Sequence of protein 2:
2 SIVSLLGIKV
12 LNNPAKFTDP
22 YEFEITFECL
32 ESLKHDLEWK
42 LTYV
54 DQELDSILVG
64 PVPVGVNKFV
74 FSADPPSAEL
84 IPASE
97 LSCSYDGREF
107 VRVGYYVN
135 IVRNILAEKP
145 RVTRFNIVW

Sequence of protein 1:
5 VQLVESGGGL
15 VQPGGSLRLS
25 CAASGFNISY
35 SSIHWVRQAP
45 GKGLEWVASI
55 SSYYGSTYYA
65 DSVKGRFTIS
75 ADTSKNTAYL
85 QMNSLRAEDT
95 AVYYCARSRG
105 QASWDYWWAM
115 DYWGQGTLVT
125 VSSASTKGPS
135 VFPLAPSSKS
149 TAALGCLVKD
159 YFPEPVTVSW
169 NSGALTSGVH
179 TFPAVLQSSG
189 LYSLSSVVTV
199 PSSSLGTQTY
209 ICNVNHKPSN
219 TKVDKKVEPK

Interface contacts:
Residue Y110 in protein 1 is in contact with residue P64 in protein 2 (closest heavy-atom distance 4.5 Å).
Residue A106 in protein 1 interacts with residue F72 in protein 2 (closest heavy-atom distance 4.0 Å).
Residue Y57 in protein 1 interacts with residue E25 in protein 2 (closest heavy-atom distance 3.2 Å).
Residue Y58 in protein 1 is in contact with residue F72 in protein 2 (closest heavy-atom distance 3.3 Å).
Residue A106 in protein 1 is in contact with residue K71 in protein 2 (closest heavy-atom distance 3.7 Å).
Residue R103 in protein 1 interacts with residue S75 in protein 2 (closest heavy-atom distance 3.1 Å).
Residue W108 in protein 1 is in contact with residue N70 in protein 2 (closest heavy-atom distance 3.7 Å).
Residue W112 in protein 1 is in contact with residue I60 in protein 2 (closest heavy-atom distance 3.4 Å).
Residue Y57 in protein 1 is in contact with residue K10 in protein 2 (closest heavy-atom distance 4.5 Å).
Residue Y34 in protein 1 contacts residue F74 in protein 2 (closest heavy-atom distance 4.4 Å).
Residue Y57 in protein 1 contacts residue V73 in protein 2 (closest heavy-atom distance 3.9 Å).
Residue S33 in protein 1 is in contact with residue V73 in protein 2 (closest heavy-atom distance 4.1 Å).
Residue Y34 in protein 1 interacts with residue L12 in protein 2 (closest heavy-atom distance 3.9 Å).
Residue W108 in protein 1 is in contact with residue F28 in protein 2 (closest heavy-atom distance 4.0 Å).
Residue W112 in protein 1 interacts with residue F72 in protein 2 (closest heavy-atom distance 4.3 Å).
Residue G104 in protein 1 is in contact with residue F74 in protein 2 (closest heavy-atom distance 4.3 Å).
Residue Q105 in protein 1 interacts with residue F72 in protein 2 (closest heavy-atom distance 3.2 Å).
Residue Y34 in protein 1 interacts with residue E23 in protein 2 (closest heavy-atom distance 2.7 Å).
Residue S107 in protein 1 is in contact with residue N70 in protein 2 (closest heavy-atom distance 3.8 Å).
Residue Q105 in protein 1 interacts with residue V73 in protein 2 (closest heavy-atom distance 2.9 Å).
Residue W112 in protein 1 interacts with residue V62 in protein 2 (closest heavy-atom distance 4.2 Å).
Residue W112 in protein 1 is in contact with residue V73 in protein 2 (closest heavy-atom distance 4.9 Å).
Residue W108 in protein 1 interacts with residue P64 in protein 2 (closest heavy-atom distance 4.7 Å).
Residue Y58 in protein 1 interacts with residue V73 in protein 2 (closest heavy-atom distance 3.4 Å).
Residue Y34 in protein 1 is in contact with residue S75 in protein 2 (closest heavy-atom distance 4.1 Å).
Residue Q105 in protein 1 is in contact with residue K71 in protein 2 (closest heavy-atom distance 4.5 Å).
Residue W108 in protein 1 is in contact with residue F72 in protein 2 (closest heavy-atom distance 4.3 Å).
Residue S107 in protein 1 interacts with residue K71 in protein 2 (closest heavy-atom distance 2.8 Å).
Residue W108 in protein 1 interacts with residue P66 in protein 2 (closest heavy-atom distance 3.4 Å).
Residue Y110 in protein 1 is in contact with residue V62 in protein 2 (closest heavy-atom distance 3.5 Å).
Residue Y110 in protein 1 contacts residue G63 in protein 2 (closest heavy-atom distance 3.2 Å).
Residue Y34 in protein 1 interacts with residue V73 in protein 2 (closest heavy-atom distance 4.1 Å).
Residue Y57 in protein 1 contacts residue L12 in protein 2 (closest heavy-atom distance 3.2 Å).
Residue W108 in protein 1 is in contact with residue V62 in protein 2 (closest heavy-atom distance 3.8 Å).
Residue R103 in protein 1 interacts with residue A76 in protein 2 (closest heavy-atom distance 5.0 Å).
Residue R103 in protein 1 contacts residue D58 in protein 2 (closest heavy-atom distance 3.0 Å).
Residue Y58 in protein 1 contacts residue K71 in protein 2 (closest heavy-atom distance 3.5 Å).
Residue Y58 in protein 1 interacts with residue E25 in protein 2 (closest heavy-atom distance 3.1 Å).
Residue W108 in protein 1 is in contact with residue K71 in protein 2 (closest heavy-atom distance 3.2 Å).
Residue G104 in protein 1 is in contact with residue V73 in protein 2 (closest heavy-atom distance 3.5 Å).
Residue S107 in protein 1 contacts residue F72 in protein 2 (closest heavy-atom distance 4.6 Å).
Residue Y110 in protein 1 contacts residue L61 in protein 2 (closest heavy-atom distance 2.7 Å).
Residue W112 in protein 1 contacts residue L61 in protein 2 (closest heavy-atom distance 2.7 Å).

The following describes two proteins that form a bound complex.